Residue-level contacts at the interface:
Residue V12 in the second protein is in contact with residue E54 in the first protein (closest heavy-atom distance 3.8 Å).
Residue D4 in the second protein is in contact with residue R47 in the first protein (closest heavy-atom distance 4.5 Å).
Residue K11 in the second protein contacts residue E54 in the first protein (closest heavy-atom distance 2.5 Å).
Residue F5 in the second protein contacts residue F52 in the first protein (closest heavy-atom distance 4.2 Å).
Residue K15 in the second protein is in contact with residue E54 in the first protein (closest heavy-atom distance 4.1 Å).
Residue D4 in the second protein contacts residue F52 in the first protein (closest heavy-atom distance 4.2 Å).
Residue V12 in the second protein interacts with residue D53 in the first protein (closest heavy-atom distance 4.4 Å).
Residue Y8 in the second protein is in contact with residue F52 in the first protein (closest heavy-atom distance 3.3 Å).
Residue K15 in the second protein interacts with residue Y55 in the first protein (closest heavy-atom distance 4.4 Å).
Residue Y8 in the second protein is in contact with residue E54 in the first protein (closest heavy-atom distance 3.6 Å).

Sequence of the second protein:
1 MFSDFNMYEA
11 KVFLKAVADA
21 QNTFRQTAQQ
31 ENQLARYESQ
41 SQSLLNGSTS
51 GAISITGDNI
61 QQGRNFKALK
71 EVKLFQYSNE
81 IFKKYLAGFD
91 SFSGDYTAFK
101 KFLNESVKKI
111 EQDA

Sequence of the first protein:
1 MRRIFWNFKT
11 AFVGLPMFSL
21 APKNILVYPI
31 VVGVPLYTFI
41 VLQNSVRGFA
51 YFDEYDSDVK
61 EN

The following describes two proteins that form a bound complex.